Sequence of protein 2:
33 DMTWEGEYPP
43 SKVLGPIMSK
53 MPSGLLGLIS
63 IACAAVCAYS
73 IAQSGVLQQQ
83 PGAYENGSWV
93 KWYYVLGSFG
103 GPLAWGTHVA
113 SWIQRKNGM

Contacts between the two chains:
Residue F66 in protein 1 is in contact with residue I49 in protein 2 (closest heavy-atom distance 3.6 Å).
Residue Y65 in protein 1 is in contact with residue P48 in protein 2 (closest heavy-atom distance 3.7 Å).
Residue F66 in protein 1 interacts with residue M53 in protein 2 (closest heavy-atom distance 4.1 Å).
Residue Y65 in protein 1 contacts residue L57 in protein 2 (closest heavy-atom distance 3.9 Å).
Residue Y65 in protein 1 is in contact with residue P54 in protein 2 (closest heavy-atom distance 3.3 Å).
Residue Y65 in protein 1 is in contact with residue I49 in protein 2 (closest heavy-atom distance 3.4 Å).
Residue D64 in protein 1 is in contact with residue K52 in protein 2 (closest heavy-atom distance 3.2 Å).
Residue Y65 in protein 1 contacts residue K52 in protein 2 (closest heavy-atom distance 3.2 Å).
Residue Y65 in protein 1 is in contact with residue M53 in protein 2 (closest heavy-atom distance 3.6 Å).

Sequence of protein 1:
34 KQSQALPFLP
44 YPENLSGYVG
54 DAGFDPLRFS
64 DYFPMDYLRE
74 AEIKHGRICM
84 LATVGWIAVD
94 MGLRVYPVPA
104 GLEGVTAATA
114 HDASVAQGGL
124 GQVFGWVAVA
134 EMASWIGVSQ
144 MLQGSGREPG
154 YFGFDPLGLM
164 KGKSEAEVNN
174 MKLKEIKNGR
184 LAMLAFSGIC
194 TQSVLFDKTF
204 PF

The following describes two proteins that form a bound complex.